Sequence of the second protein:
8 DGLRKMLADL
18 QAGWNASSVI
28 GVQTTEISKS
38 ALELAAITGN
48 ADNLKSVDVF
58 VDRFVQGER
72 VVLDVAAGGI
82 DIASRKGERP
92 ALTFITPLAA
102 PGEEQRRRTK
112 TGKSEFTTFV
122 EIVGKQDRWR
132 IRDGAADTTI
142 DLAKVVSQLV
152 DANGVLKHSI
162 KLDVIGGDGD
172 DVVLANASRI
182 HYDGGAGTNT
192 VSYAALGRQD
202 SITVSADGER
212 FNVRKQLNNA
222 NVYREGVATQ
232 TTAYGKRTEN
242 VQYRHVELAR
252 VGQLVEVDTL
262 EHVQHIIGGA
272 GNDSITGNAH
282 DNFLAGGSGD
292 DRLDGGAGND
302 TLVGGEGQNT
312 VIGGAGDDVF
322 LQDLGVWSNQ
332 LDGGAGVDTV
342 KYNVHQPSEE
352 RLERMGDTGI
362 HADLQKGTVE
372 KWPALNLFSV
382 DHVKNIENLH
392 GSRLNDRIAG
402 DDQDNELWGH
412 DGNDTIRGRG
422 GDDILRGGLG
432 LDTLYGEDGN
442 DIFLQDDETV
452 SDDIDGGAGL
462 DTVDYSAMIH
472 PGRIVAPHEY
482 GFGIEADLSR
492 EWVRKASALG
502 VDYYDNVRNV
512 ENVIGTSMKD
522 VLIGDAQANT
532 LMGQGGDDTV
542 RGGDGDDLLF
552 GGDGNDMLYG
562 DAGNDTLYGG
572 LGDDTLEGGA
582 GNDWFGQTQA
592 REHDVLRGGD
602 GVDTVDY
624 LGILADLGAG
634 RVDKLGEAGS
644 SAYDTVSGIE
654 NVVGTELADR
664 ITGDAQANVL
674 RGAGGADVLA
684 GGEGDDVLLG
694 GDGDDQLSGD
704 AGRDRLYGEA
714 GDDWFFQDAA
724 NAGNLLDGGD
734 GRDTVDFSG

Sequence of the first protein:
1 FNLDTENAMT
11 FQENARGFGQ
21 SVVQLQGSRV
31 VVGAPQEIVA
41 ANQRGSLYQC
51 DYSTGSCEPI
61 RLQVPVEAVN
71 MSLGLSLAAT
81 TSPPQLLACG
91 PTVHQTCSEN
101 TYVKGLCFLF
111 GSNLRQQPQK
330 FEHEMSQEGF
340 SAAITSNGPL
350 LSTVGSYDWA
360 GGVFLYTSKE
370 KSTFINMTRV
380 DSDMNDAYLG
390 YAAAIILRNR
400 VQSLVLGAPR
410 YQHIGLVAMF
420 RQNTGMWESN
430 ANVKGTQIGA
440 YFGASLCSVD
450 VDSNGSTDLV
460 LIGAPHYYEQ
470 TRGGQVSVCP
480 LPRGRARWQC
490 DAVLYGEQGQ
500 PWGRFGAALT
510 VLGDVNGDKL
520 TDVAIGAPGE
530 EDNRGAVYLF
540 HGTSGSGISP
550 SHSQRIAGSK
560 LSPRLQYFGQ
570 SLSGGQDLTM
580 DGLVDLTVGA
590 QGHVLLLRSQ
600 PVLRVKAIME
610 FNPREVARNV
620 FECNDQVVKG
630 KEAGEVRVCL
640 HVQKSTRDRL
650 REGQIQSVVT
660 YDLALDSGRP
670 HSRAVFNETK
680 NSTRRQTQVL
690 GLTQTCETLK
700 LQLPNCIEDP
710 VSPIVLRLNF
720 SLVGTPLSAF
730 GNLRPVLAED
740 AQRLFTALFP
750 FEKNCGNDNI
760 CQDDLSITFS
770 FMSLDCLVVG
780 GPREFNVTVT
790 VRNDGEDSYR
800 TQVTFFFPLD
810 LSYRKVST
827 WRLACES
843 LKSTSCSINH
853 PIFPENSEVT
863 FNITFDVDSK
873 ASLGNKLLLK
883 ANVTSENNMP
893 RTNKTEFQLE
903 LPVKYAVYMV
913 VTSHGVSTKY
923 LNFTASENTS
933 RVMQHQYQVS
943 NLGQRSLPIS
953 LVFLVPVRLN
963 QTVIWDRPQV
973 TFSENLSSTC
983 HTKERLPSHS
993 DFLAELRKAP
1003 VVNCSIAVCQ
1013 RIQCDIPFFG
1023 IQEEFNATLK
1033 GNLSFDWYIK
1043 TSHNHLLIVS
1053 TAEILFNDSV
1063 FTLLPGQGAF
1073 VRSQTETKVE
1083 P

The following describes two proteins that form a bound complex.

Residue-level contacts at the interface:
Residue S452 in the first protein contacts residue V451 in the second protein (closest heavy-atom distance 3.6 Å).
Residue R482 in the first protein contacts residue M356 in the second protein (closest heavy-atom distance 3.9 Å).
Residue R482 in the first protein contacts residue R355 in the second protein (closest heavy-atom distance 4.4 Å).
Residue P1019 in the first protein is in contact with residue W328 in the second protein (closest heavy-atom distance 3.6 Å).
Residue R646 in the first protein contacts residue E492 in the second protein (closest heavy-atom distance 3.5 Å).
Residue F1020 in the first protein contacts residue R355 in the second protein (closest heavy-atom distance 4.2 Å).
Residue G454 in the first protein interacts with residue V451 in the second protein (closest heavy-atom distance 4.2 Å).
Residue R648 in the first protein contacts residue Y481 in the second protein (closest heavy-atom distance 3.9 Å).
Residue R648 in the first protein contacts residue R495 in the second protein (closest heavy-atom distance 3.8 Å).
Residue N453 in the first protein is in contact with residue G431 in the second protein (closest heavy-atom distance 4.3 Å).
Residue R482 in the first protein contacts residue E354 in the second protein (closest heavy-atom distance 3.2 Å).
Residue P950 in the first protein contacts residue F379 in the second protein (closest heavy-atom distance 3.8 Å).
Residue A485 in the first protein is in contact with residue E354 in the second protein (closest heavy-atom distance 4.0 Å).
Residue D451 in the first protein contacts residue L432 in the second protein (closest heavy-atom distance 3.3 Å).
Residue R646 in the first protein contacts residue N507 in the second protein (closest heavy-atom distance 3.8 Å).
Residue D647 in the first protein is in contact with residue Y505 in the second protein (closest heavy-atom distance 4.5 Å).
Residue N453 in the first protein contacts residue N414 in the second protein (closest heavy-atom distance 3.1 Å).
Residue R482 in the first protein interacts with residue L353 in the second protein (closest heavy-atom distance 3.9 Å).
Residue Y907 in the first protein interacts with residue L378 in the second protein (closest heavy-atom distance 4.3 Å).
Residue T81 in the first protein interacts with residue A499 in the second protein (closest heavy-atom distance 4.3 Å).
Residue S82 in the first protein is in contact with residue P478 in the second protein (closest heavy-atom distance 3.2 Å).
Residue E651 in the first protein interacts with residue R491 in the second protein (closest heavy-atom distance 3.5 Å).
Residue R484 in the first protein contacts residue E350 in the second protein (closest heavy-atom distance 3.2 Å).
Residue P1019 in the first protein interacts with residue V327 in the second protein (closest heavy-atom distance 3.9 Å).
Residue P83 in the first protein contacts residue E480 in the second protein (closest heavy-atom distance 4.5 Å).
Residue R399 in the first protein contacts residue L430 in the second protein (closest heavy-atom distance 4.1 Å).
Residue G27 in the first protein contacts residue G501 in the second protein (closest heavy-atom distance 4.2 Å).
Residue P1019 in the first protein contacts residue N377 in the second protein (closest heavy-atom distance 4.4 Å).
Residue R399 in the first protein interacts with residue V476 in the second protein (closest heavy-atom distance 4.1 Å).
Residue R646 in the first protein is in contact with residue Y505 in the second protein (closest heavy-atom distance 3.7 Å).
Residue S948 in the first protein contacts residue N377 in the second protein (closest heavy-atom distance 3.9 Å).
Residue T81 in the first protein is in contact with residue V502 in the second protein (closest heavy-atom distance 4.0 Å).
Residue R399 in the first protein interacts with residue E449 in the second protein (closest heavy-atom distance 3.9 Å).
Residue R399 in the first protein interacts with residue D448 in the second protein (closest heavy-atom distance 3.7 Å).
Residue S948 in the first protein interacts with residue L376 in the second protein (closest heavy-atom distance 2.5 Å).
Residue N1059 in the first protein interacts with residue F379 in the second protein (closest heavy-atom distance 3.7 Å).
Residue R482 in the first protein is in contact with residue G357 in the second protein (closest heavy-atom distance 3.5 Å).
Residue F1063 in the first protein contacts residue L378 in the second protein (closest heavy-atom distance 4.4 Å).
Residue S82 in the first protein is in contact with residue E480 in the second protein (closest heavy-atom distance 3.1 Å).
Residue T981 in the first protein contacts residue R199 in the second protein (closest heavy-atom distance 3.5 Å).
Residue D451 in the first protein is in contact with residue N414 in the second protein (closest heavy-atom distance 4.1 Å).
Residue N453 in the first protein interacts with residue V451 in the second protein (closest heavy-atom distance 3.3 Å).
Residue R646 in the first protein is in contact with residue W493 in the second protein (closest heavy-atom distance 3.7 Å).
Residue F1020 in the first protein is in contact with residue V327 in the second protein (closest heavy-atom distance 4.0 Å).
Residue N453 in the first protein interacts with residue L432 in the second protein (closest heavy-atom distance 4.0 Å).
Residue F1063 in the first protein interacts with residue F379 in the second protein (closest heavy-atom distance 3.9 Å).
Residue T81 in the first protein interacts with residue E480 in the second protein (closest heavy-atom distance 3.8 Å).
Residue S979 in the first protein is in contact with residue W328 in the second protein (closest heavy-atom distance 3.5 Å).
Residue S874 in the first protein interacts with residue A375 in the second protein (closest heavy-atom distance 3.6 Å).
Residue Q26 in the first protein is in contact with residue L500 in the second protein (closest heavy-atom distance 3.7 Å).
Residue R648 in the first protein contacts residue S498 in the second protein (closest heavy-atom distance 3.5 Å).
Residue G483 in the first protein contacts residue E350 in the second protein (closest heavy-atom distance 3.2 Å).
Residue F1020 in the first protein contacts residue N377 in the second protein (closest heavy-atom distance 3.1 Å).
Residue G574 in the first protein interacts with residue V502 in the second protein (closest heavy-atom distance 3.8 Å).
Residue Q575 in the first protein contacts residue G501 in the second protein (closest heavy-atom distance 4.1 Å).
Residue R648 in the first protein is in contact with residue D503 in the second protein (closest heavy-atom distance 2.8 Å).
Residue S980 in the first protein contacts residue R199 in the second protein (closest heavy-atom distance 3.1 Å).
Residue D576 in the first protein is in contact with residue G501 in the second protein (closest heavy-atom distance 3.4 Å).
Residue F1020 in the first protein is in contact with residue W373 in the second protein (closest heavy-atom distance 4.1 Å).
Residue P84 in the first protein contacts residue E480 in the second protein (closest heavy-atom distance 3.6 Å).